Residue-level contacts at the interface:
Residue E70 in protein 1 interacts with residue F55 in protein 2 (closest heavy-atom distance 3.3 Å).
Residue E70 in protein 1 interacts with residue E112 in protein 2 (closest heavy-atom distance 3.3 Å).
Residue E70 in protein 1 contacts residue K54 in protein 2 (closest heavy-atom distance 3.4 Å).
Residue G69 in protein 1 is in contact with residue S52 in protein 2 (closest heavy-atom distance 3.4 Å).
Residue L46 in protein 1 is in contact with residue F51 in protein 2 (closest heavy-atom distance 3.8 Å).
Residue L46 in protein 1 is in contact with residue S52 in protein 2 (closest heavy-atom distance 4.9 Å).
Residue S68 in protein 1 interacts with residue K54 in protein 2 (closest heavy-atom distance 4.7 Å).
Residue E70 in protein 1 interacts with residue S52 in protein 2 (closest heavy-atom distance 3.8 Å).
Residue M71 in protein 1 contacts residue L111 in protein 2 (closest heavy-atom distance 3.8 Å).

Sequence of protein 2:
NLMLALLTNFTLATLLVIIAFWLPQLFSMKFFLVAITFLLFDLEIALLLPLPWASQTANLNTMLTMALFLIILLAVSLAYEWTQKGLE

Sequence of protein 1:
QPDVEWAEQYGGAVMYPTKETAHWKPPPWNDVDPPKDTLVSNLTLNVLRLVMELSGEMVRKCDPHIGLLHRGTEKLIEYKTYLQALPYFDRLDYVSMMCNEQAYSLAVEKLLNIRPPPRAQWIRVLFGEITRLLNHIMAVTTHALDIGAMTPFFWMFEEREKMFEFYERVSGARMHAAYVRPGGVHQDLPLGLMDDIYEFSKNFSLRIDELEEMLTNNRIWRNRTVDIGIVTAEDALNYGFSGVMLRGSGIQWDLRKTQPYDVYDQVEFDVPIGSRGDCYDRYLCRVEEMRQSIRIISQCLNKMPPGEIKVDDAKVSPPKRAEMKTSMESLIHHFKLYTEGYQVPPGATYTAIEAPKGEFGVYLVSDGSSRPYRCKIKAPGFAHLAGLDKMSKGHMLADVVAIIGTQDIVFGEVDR

These two protein chains interact to form a complex.